Sequence of chain B:
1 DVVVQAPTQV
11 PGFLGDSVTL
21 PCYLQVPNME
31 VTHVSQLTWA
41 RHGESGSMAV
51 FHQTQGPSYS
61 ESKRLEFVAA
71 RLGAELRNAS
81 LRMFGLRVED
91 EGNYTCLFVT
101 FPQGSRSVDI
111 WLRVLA

Contacts between the two chains:
Residue H52 in chain B interacts with residue Y95 in chain A (closest heavy-atom distance 3.5 Å).
Residue S47 in chain B is in contact with residue M5 in chain A (closest heavy-atom distance 4.3 Å).
Residue T38 in chain B contacts residue T99 in chain A (closest heavy-atom distance 4.2 Å).
Residue G46 in chain B contacts residue T99 in chain A (closest heavy-atom distance 2.8 Å).
Residue G46 in chain B is in contact with residue D97 in chain A (closest heavy-atom distance 3.5 Å).
Residue S60 in chain B is in contact with residue M5 in chain A (closest heavy-atom distance 3.0 Å).
Residue G104 in chain B is in contact with residue I50 in chain A (closest heavy-atom distance 3.9 Å).
Residue H33 in chain B is in contact with residue L55 in chain A (closest heavy-atom distance 4.3 Å).
Residue V50 in chain B interacts with residue D97 in chain A (closest heavy-atom distance 4.5 Å).
Residue G104 in chain B contacts residue Q38 in chain A (closest heavy-atom distance 4.6 Å).
Residue H52 in chain B contacts residue T37 in chain A (closest heavy-atom distance 3.3 Å).
Residue G56 in chain B is in contact with residue Y95 in chain A (closest heavy-atom distance 3.6 Å).
Residue S35 in chain B is in contact with residue Q38 in chain A (closest heavy-atom distance 3.9 Å).
Residue S58 in chain B contacts residue Y95 in chain A (closest heavy-atom distance 3.7 Å).
Residue S47 in chain B is in contact with residue G98 in chain A (closest heavy-atom distance 3.6 Å).
Residue S47 in chain B interacts with residue D97 in chain A (closest heavy-atom distance 3.0 Å).
Residue F101 in chain B contacts residue L55 in chain A (closest heavy-atom distance 2.9 Å).
Residue F101 in chain B contacts residue I50 in chain A (closest heavy-atom distance 3.5 Å).
Residue S45 in chain B is in contact with residue T99 in chain A (closest heavy-atom distance 3.5 Å).
Residue F101 in chain B interacts with residue G56 in chain A (closest heavy-atom distance 3.5 Å).
Residue V99 in chain B is in contact with residue H93 in chain A (closest heavy-atom distance 3.9 Å).
Residue G104 in chain B interacts with residue N40 in chain A (closest heavy-atom distance 3.7 Å).
Residue G46 in chain B interacts with residue G98 in chain A (closest heavy-atom distance 4.2 Å).
Residue F101 in chain B interacts with residue W57 in chain A (closest heavy-atom distance 3.9 Å).
Residue Q36 in chain B is in contact with residue T94 in chain A (closest heavy-atom distance 3.3 Å).
Residue L97 in chain B interacts with residue H93 in chain A (closest heavy-atom distance 4.2 Å).
Residue G46 in chain B is in contact with residue Y100 in chain A (closest heavy-atom distance 4.6 Å).
Residue T100 in chain B is in contact with residue I50 in chain A (closest heavy-atom distance 4.4 Å).
Residue P102 in chain B contacts residue L47 in chain A (closest heavy-atom distance 3.8 Å).
Residue Q103 in chain B is in contact with residue I50 in chain A (closest heavy-atom distance 4.4 Å).
Residue T100 in chain B interacts with residue Q38 in chain A (closest heavy-atom distance 3.2 Å).
Residue V99 in chain B is in contact with residue T37 in chain A (closest heavy-atom distance 4.5 Å).
Residue F101 in chain B interacts with residue Q38 in chain A (closest heavy-atom distance 4.2 Å).
Residue Q103 in chain B is in contact with residue L47 in chain A (closest heavy-atom distance 3.6 Å).
Residue Q55 in chain B is in contact with residue Y95 in chain A (closest heavy-atom distance 3.4 Å).
Residue Q55 in chain B interacts with residue Q35 in chain A (closest heavy-atom distance 3.8 Å).
Residue V50 in chain B is in contact with residue P96 in chain A (closest heavy-atom distance 3.3 Å).
Residue V99 in chain B is in contact with residue Q38 in chain A (closest heavy-atom distance 3.5 Å).
Residue G104 in chain B contacts residue L47 in chain A (closest heavy-atom distance 4.2 Å).
Residue S105 in chain B contacts residue H93 in chain A (closest heavy-atom distance 2.9 Å).
Residue P102 in chain B interacts with residue I50 in chain A (closest heavy-atom distance 3.4 Å).
Residue S45 in chain B contacts residue Y100 in chain A (closest heavy-atom distance 4.0 Å).
Residue S60 in chain B is in contact with residue P96 in chain A (closest heavy-atom distance 4.4 Å).
Residue S35 in chain B is in contact with residue T37 in chain A (closest heavy-atom distance 3.8 Å).
Residue P57 in chain B is in contact with residue Y95 in chain A (closest heavy-atom distance 4.1 Å).
Residue Q36 in chain B interacts with residue H93 in chain A (closest heavy-atom distance 4.2 Å).
Residue S47 in chain B is in contact with residue P96 in chain A (closest heavy-atom distance 3.5 Å).
Residue S45 in chain B interacts with residue T101 in chain A (closest heavy-atom distance 3.9 Å).
Residue S58 in chain B contacts residue P96 in chain A (closest heavy-atom distance 3.5 Å).
Residue S35 in chain B contacts residue N52 in chain A (closest heavy-atom distance 3.7 Å).
Residue Q36 in chain B interacts with residue T37 in chain A (closest heavy-atom distance 3.1 Å).
Residue T38 in chain B contacts residue G98 in chain A (closest heavy-atom distance 4.5 Å).
Residue Q36 in chain B is in contact with residue Y95 in chain A (closest heavy-atom distance 3.7 Å).
Residue V50 in chain B interacts with residue G98 in chain A (closest heavy-atom distance 4.2 Å).
Residue F101 in chain B interacts with residue N52 in chain A (closest heavy-atom distance 3.5 Å).
Residue V50 in chain B interacts with residue Y95 in chain A (closest heavy-atom distance 3.5 Å).
Residue S105 in chain B contacts residue N40 in chain A (closest heavy-atom distance 3.4 Å).
Residue F101 in chain B interacts with residue H58 in chain A (closest heavy-atom distance 3.4 Å).
Residue V50 in chain B contacts residue T94 in chain A (closest heavy-atom distance 4.5 Å).
Residue P102 in chain B contacts residue H58 in chain A (closest heavy-atom distance 3.5 Å).

This data describes a binding interaction between two proteins.

Sequence of chain A:
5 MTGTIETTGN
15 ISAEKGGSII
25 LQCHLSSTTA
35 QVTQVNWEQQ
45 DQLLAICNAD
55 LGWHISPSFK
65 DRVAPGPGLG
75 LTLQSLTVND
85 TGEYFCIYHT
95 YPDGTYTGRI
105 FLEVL